Residue-level contacts at the interface:
Residue N185 in chain A interacts with residue R9 in chain B (closest heavy-atom distance 2.8 Å).
Residue T77 in chain A interacts with residue R15 in chain B (closest heavy-atom distance 3.4 Å).
Residue V85 in chain A contacts residue V18 in chain B (closest heavy-atom distance 4.6 Å).
Residue L67 in chain A is in contact with residue P10 in chain B (closest heavy-atom distance 3.6 Å).
Residue V73 in chain A is in contact with residue V11 in chain B (closest heavy-atom distance 3.6 Å).
Residue T65 in chain A is in contact with residue A12 in chain B (closest heavy-atom distance 4.5 Å).
Residue T77 in chain A interacts with residue P16 in chain B (closest heavy-atom distance 3.3 Å).
Residue D86 in chain A is in contact with residue P16 in chain B (closest heavy-atom distance 3.5 Å).
Residue L67 in chain A interacts with residue A12 in chain B (closest heavy-atom distance 4.4 Å).
Residue D78 in chain A contacts residue P16 in chain B (closest heavy-atom distance 4.5 Å).
Residue V88 in chain A contacts residue R15 in chain B (closest heavy-atom distance 4.9 Å).
Residue L81 in chain A interacts with residue P16 in chain B (closest heavy-atom distance 4.0 Å).
Residue Q68 in chain A is in contact with residue P10 in chain B (closest heavy-atom distance 4.3 Å).
Residue T77 in chain A contacts residue M13 in chain B (closest heavy-atom distance 4.6 Å).
Residue F74 in chain A interacts with residue V14 in chain B (closest heavy-atom distance 4.1 Å).
Residue W87 in chain A is in contact with residue V14 in chain B (closest heavy-atom distance 3.7 Å).
Residue I72 in chain A contacts residue P10 in chain B (closest heavy-atom distance 3.7 Å).
Residue L75 in chain A interacts with residue V11 in chain B (closest heavy-atom distance 4.5 Å).
Residue I72 in chain A interacts with residue R9 in chain B (closest heavy-atom distance 3.7 Å).
Residue D71 in chain A interacts with residue P10 in chain B (closest heavy-atom distance 3.3 Å).
Residue D86 in chain A interacts with residue T17 in chain B (closest heavy-atom distance 3.1 Å).
Residue R133 in chain A is in contact with residue R9 in chain B (closest heavy-atom distance 4.9 Å).
Residue V73 in chain A interacts with residue P10 in chain B (closest heavy-atom distance 3.1 Å).
Residue L75 in chain A interacts with residue M13 in chain B (closest heavy-atom distance 4.0 Å).
Residue W87 in chain A interacts with residue P16 in chain B (closest heavy-atom distance 3.7 Å).
Residue D71 in chain A interacts with residue R9 in chain B (closest heavy-atom distance 2.6 Å).
Residue L75 in chain A contacts residue A12 in chain B (closest heavy-atom distance 3.0 Å).
Residue T187 in chain A interacts with residue R9 in chain B (closest heavy-atom distance 3.4 Å).
Residue T65 in chain A contacts residue V14 in chain B (closest heavy-atom distance 4.2 Å).
Residue V73 in chain A is in contact with residue A12 in chain B (closest heavy-atom distance 3.0 Å).
Residue M89 in chain A is in contact with residue V14 in chain B (closest heavy-atom distance 3.6 Å).
Residue T77 in chain A contacts residue V14 in chain B (closest heavy-atom distance 2.4 Å).
Residue V85 in chain A interacts with residue T17 in chain B (closest heavy-atom distance 4.0 Å).
Residue V73 in chain A contacts residue R9 in chain B (closest heavy-atom distance 3.7 Å).
Residue V186 in chain A contacts residue R9 in chain B (closest heavy-atom distance 4.6 Å).
Residue E135 in chain A contacts residue R9 in chain B (closest heavy-atom distance 4.0 Å).
Residue F74 in chain A interacts with residue A12 in chain B (closest heavy-atom distance 4.1 Å).
Residue L67 in chain A interacts with residue V11 in chain B (closest heavy-atom distance 4.3 Å).
Residue A84 in chain A contacts residue V18 in chain B (closest heavy-atom distance 3.7 Å).
Residue L75 in chain A is in contact with residue V14 in chain B (closest heavy-atom distance 3.1 Å).
Residue V85 in chain A contacts residue P16 in chain B (closest heavy-atom distance 3.7 Å).
Residue A84 in chain A is in contact with residue T17 in chain B (closest heavy-atom distance 4.6 Å).
Residue A76 in chain A is in contact with residue V14 in chain B (closest heavy-atom distance 4.3 Å).
Residue W87 in chain A interacts with residue R15 in chain B (closest heavy-atom distance 4.2 Å).
Residue M89 in chain A is in contact with residue A12 in chain B (closest heavy-atom distance 3.3 Å).
Residue D86 in chain A contacts residue R15 in chain B (closest heavy-atom distance 4.6 Å).
Residue T65 in chain A contacts residue M13 in chain B (closest heavy-atom distance 4.7 Å).
Residue V88 in chain A interacts with residue V14 in chain B (closest heavy-atom distance 3.2 Å).

Sequence of chain B:
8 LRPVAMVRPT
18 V

Sequence of chain A:
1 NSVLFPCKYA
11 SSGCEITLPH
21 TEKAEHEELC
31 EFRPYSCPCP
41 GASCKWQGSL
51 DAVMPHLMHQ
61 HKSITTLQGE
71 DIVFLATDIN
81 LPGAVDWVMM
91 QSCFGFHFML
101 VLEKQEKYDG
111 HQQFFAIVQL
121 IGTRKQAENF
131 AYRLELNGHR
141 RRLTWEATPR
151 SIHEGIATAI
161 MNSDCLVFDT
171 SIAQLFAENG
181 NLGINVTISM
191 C

These two protein chains interact to form a complex.